These two protein chains interact to form a complex.

Sequence of chain A:
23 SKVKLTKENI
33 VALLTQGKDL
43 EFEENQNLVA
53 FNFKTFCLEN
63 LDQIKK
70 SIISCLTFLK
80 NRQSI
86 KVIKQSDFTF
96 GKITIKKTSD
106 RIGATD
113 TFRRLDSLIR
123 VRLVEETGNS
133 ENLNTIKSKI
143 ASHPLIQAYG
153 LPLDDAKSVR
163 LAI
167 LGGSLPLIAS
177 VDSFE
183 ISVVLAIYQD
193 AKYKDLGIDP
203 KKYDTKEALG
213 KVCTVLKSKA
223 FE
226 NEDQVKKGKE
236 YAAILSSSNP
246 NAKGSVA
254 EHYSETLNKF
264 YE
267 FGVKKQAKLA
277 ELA

Contacts between the two chains:
Residue T37 in chain A contacts residue K68 in chain B (closest heavy-atom distance 3.7 Å).
Residue K194 in chain A is in contact with residue F267 in chain B (closest heavy-atom distance 3.4 Å).
Residue K219 in chain A interacts with residue A252 in chain B (closest heavy-atom distance 3.6 Å).
Residue Y190 in chain A interacts with residue F267 in chain B (closest heavy-atom distance 3.7 Å).
Residue T37 in chain A is in contact with residue F95 in chain B (closest heavy-atom distance 3.6 Å).
Residue I189 in chain A contacts residue L260 in chain B (closest heavy-atom distance 3.8 Å).
Residue L36 in chain A contacts residue F93 in chain B (closest heavy-atom distance 3.7 Å).
Residue F44 in chain A is in contact with residue N80 in chain B (closest heavy-atom distance 3.8 Å).
Residue D192 in chain A is in contact with residue Y264 in chain B (closest heavy-atom distance 2.4 Å).
Residue A237 in chain A is in contact with residue F267 in chain B (closest heavy-atom distance 3.4 Å).
Residue L36 in chain A interacts with residue L117 in chain B (closest heavy-atom distance 3.9 Å).
Residue K208 in chain A is in contact with residue Y264 in chain B (closest heavy-atom distance 3.8 Å).
Residue G212 in chain A interacts with residue S250 in chain B (closest heavy-atom distance 3.2 Å).
Residue E209 in chain A interacts with residue K248 in chain B (closest heavy-atom distance 3.8 Å).
Residue L218 in chain A interacts with residue Y256 in chain B (closest heavy-atom distance 3.5 Å).
Residue L36 in chain A is in contact with residue F95 in chain B (closest heavy-atom distance 3.6 Å).
Residue K29 in chain A is in contact with residue V87 in chain B (closest heavy-atom distance 3.9 Å).
Residue I32 in chain A is in contact with residue F93 in chain B (closest heavy-atom distance 3.5 Å).
Residue L36 in chain A is in contact with residue K68 in chain B (closest heavy-atom distance 3.2 Å).
Residue T37 in chain A contacts residue G96 in chain B (closest heavy-atom distance 3.6 Å).
Residue D206 in chain A is in contact with residue K248 in chain B (closest heavy-atom distance 3.1 Å).
Residue C215 in chain A is in contact with residue A252 in chain B (closest heavy-atom distance 3.3 Å).
Residue V33 in chain A is in contact with residue F93 in chain B (closest heavy-atom distance 3.6 Å).
Residue L211 in chain A contacts residue Y264 in chain B (closest heavy-atom distance 3.4 Å).
Residue V185 in chain A contacts residue L260 in chain B (closest heavy-atom distance 3.9 Å).
Residue Q38 in chain A is in contact with residue K68 in chain B (closest heavy-atom distance 3.6 Å).
Residue F223 in chain A is in contact with residue Y256 in chain B (closest heavy-atom distance 2.4 Å).
Residue K29 in chain A is in contact with residue S91 in chain B (closest heavy-atom distance 3.8 Å).
Residue I32 in chain A is in contact with residue V87 in chain B (closest heavy-atom distance 3.9 Å).
Residue S241 in chain A is in contact with residue F267 in chain B (closest heavy-atom distance 3.3 Å).
Residue K40 in chain A is in contact with residue S70 in chain B (closest heavy-atom distance 3.7 Å).
Residue L35 in chain A is in contact with residue T76 in chain B (closest heavy-atom distance 3.9 Å).
Residue T216 in chain A interacts with residue S250 in chain B (closest heavy-atom distance 2.6 Å).
Residue V230 in chain A contacts residue T259 in chain B (closest heavy-atom distance 3.8 Å).
Residue L27 in chain A interacts with residue S83 in chain B (closest heavy-atom distance 3.5 Å).
Residue D41 in chain A is in contact with residue S70 in chain B (closest heavy-atom distance 2.4 Å).
Residue D41 in chain A is in contact with residue I72 in chain B (closest heavy-atom distance 3.9 Å).
Residue E43 in chain A is in contact with residue T76 in chain B (closest heavy-atom distance 3.4 Å).
Residue G39 in chain A contacts residue S70 in chain B (closest heavy-atom distance 3.5 Å).
Residue G39 in chain A contacts residue K68 in chain B (closest heavy-atom distance 3.6 Å).
Residue K29 in chain A interacts with residue F93 in chain B (closest heavy-atom distance 3.8 Å).
Residue L42 in chain A interacts with residue S73 in chain B (closest heavy-atom distance 3.2 Å).
Residue K234 in chain A contacts residue F263 in chain B (closest heavy-atom distance 3.7 Å).
Residue E43 in chain A is in contact with residue K141 in chain B (closest heavy-atom distance 3.1 Å).
Residue K219 in chain A contacts residue Y256 in chain B (closest heavy-atom distance 3.7 Å).
Residue V33 in chain A contacts residue T94 in chain B (closest heavy-atom distance 3.8 Å).
Residue K203 in chain A is in contact with residue K203 in chain B (closest heavy-atom distance 3.1 Å).
Residue L42 in chain A is in contact with residue T76 in chain B (closest heavy-atom distance 2.6 Å).
Residue V186 in chain A is in contact with residue F263 in chain B (closest heavy-atom distance 3.7 Å).
Residue C215 in chain A is in contact with residue L260 in chain B (closest heavy-atom distance 3.9 Å).
Residue E46 in chain A contacts residue K79 in chain B (closest heavy-atom distance 3.4 Å).
Residue T216 in chain A interacts with residue A252 in chain B (closest heavy-atom distance 3.7 Å).
Residue F44 in chain A contacts residue T76 in chain B (closest heavy-atom distance 3.5 Å).
Residue E43 in chain A is in contact with residue I72 in chain B (closest heavy-atom distance 3.5 Å).
Residue K40 in chain A is in contact with residue S73 in chain B (closest heavy-atom distance 2.9 Å).
Residue I189 in chain A interacts with residue Y264 in chain B (closest heavy-atom distance 3.9 Å).
Residue F44 in chain A is in contact with residue I84 in chain B (closest heavy-atom distance 3.8 Å).
Residue L35 in chain A contacts residue S73 in chain B (closest heavy-atom distance 3.5 Å).
Residue I189 in chain A contacts residue F263 in chain B (closest heavy-atom distance 3.7 Å).
Residue G233 in chain A is in contact with residue F263 in chain B (closest heavy-atom distance 3.5 Å).

Sequence of chain B:
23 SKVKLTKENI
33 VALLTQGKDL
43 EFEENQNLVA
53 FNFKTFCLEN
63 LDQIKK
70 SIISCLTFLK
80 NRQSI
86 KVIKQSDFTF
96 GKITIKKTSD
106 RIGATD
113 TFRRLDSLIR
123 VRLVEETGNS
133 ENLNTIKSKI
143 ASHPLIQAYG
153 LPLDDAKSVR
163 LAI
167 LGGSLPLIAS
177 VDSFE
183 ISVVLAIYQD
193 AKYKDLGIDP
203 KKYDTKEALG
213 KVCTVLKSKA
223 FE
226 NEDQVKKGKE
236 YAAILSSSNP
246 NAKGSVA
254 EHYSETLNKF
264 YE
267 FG